Sequence of protein 2:
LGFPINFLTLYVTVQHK

This data describes a binding interaction between two proteins.

Sequence of protein 1:
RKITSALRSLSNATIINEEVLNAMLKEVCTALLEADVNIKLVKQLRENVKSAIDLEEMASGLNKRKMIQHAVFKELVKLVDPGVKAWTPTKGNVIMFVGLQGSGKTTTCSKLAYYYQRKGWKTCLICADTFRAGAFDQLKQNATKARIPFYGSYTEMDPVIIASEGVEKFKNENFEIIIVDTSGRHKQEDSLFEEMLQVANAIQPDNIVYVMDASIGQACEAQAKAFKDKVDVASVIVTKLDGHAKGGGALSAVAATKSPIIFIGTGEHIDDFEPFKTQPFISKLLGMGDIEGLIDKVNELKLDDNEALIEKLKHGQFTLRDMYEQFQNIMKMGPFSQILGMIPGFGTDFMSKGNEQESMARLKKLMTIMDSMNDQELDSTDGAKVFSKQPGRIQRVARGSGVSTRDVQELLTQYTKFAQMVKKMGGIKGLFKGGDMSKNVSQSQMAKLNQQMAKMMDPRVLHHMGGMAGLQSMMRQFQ

Residue-level contacts at the interface:
Residue M430 in protein 1 contacts residue L8 in protein 2 (closest heavy-atom distance 1.9 Å).
Residue Q423 in protein 1 interacts with residue V12 in protein 2 (closest heavy-atom distance 3.0 Å).
Residue M351 in protein 1 interacts with residue F3 in protein 2 (closest heavy-atom distance 1.0 Å).
Residue G354 in protein 1 contacts residue Y11 in protein 2 (closest heavy-atom distance 2.9 Å).
Residue S361 in protein 1 contacts residue V14 in protein 2 (closest heavy-atom distance 2.3 Å).
Residue I352 in protein 1 interacts with residue F7 in protein 2 (closest heavy-atom distance 0.7 Å).
Residue F355 in protein 1 interacts with residue Y11 in protein 2 (closest heavy-atom distance 2.4 Å).
Residue Q423 in protein 1 interacts with residue T13 in protein 2 (closest heavy-atom distance 4.5 Å).
Residue K433 in protein 1 contacts residue L1 in protein 2 (closest heavy-atom distance 4.0 Å).
Residue K426 in protein 1 is in contact with residue H16 in protein 2 (closest heavy-atom distance 3.7 Å).
Residue V431 in protein 1 is in contact with residue I5 in protein 2 (closest heavy-atom distance 4.0 Å).
Residue D358 in protein 1 is in contact with residue K17 in protein 2 (closest heavy-atom distance 4.6 Å).
Residue N338 in protein 1 is in contact with residue N6 in protein 2 (closest heavy-atom distance 3.9 Å).
Residue L349 in protein 1 contacts residue F3 in protein 2 (closest heavy-atom distance 4.5 Å).
Residue D358 in protein 1 contacts residue V14 in protein 2 (closest heavy-atom distance 3.0 Å).
Residue I352 in protein 1 is in contact with residue Y11 in protein 2 (closest heavy-atom distance 2.6 Å).
Residue G356 in protein 1 interacts with residue Y11 in protein 2 (closest heavy-atom distance 2.4 Å).
Residue D358 in protein 1 interacts with residue Q15 in protein 2 (closest heavy-atom distance 3.7 Å).
Residue G354 in protein 1 contacts residue F7 in protein 2 (closest heavy-atom distance 3.0 Å).
Residue M430 in protein 1 is in contact with residue I5 in protein 2 (closest heavy-atom distance 3.6 Å).
Residue Q423 in protein 1 contacts residue H16 in protein 2 (closest heavy-atom distance 3.9 Å).
Residue K426 in protein 1 is in contact with residue V12 in protein 2 (closest heavy-atom distance 4.4 Å).
Residue S361 in protein 1 is in contact with residue L10 in protein 2 (closest heavy-atom distance 4.4 Å).
Residue Q335 in protein 1 interacts with residue I5 in protein 2 (closest heavy-atom distance 3.1 Å).
Residue P353 in protein 1 interacts with residue Y11 in protein 2 (closest heavy-atom distance 4.6 Å).
Residue G479 in protein 1 interacts with residue L1 in protein 2 (closest heavy-atom distance 2.8 Å).
Residue F427 in protein 1 contacts residue I5 in protein 2 (closest heavy-atom distance 2.6 Å).
Residue G350 in protein 1 interacts with residue F7 in protein 2 (closest heavy-atom distance 2.2 Å).
Residue P353 in protein 1 interacts with residue F7 in protein 2 (closest heavy-atom distance 0.9 Å).
Residue I339 in protein 1 contacts residue N6 in protein 2 (closest heavy-atom distance 3.6 Å).
Residue I352 in protein 1 contacts residue L8 in protein 2 (closest heavy-atom distance 3.4 Å).
Residue A478 in protein 1 contacts residue I5 in protein 2 (closest heavy-atom distance 4.8 Å).
Residue K433 in protein 1 interacts with residue F3 in protein 2 (closest heavy-atom distance 4.5 Å).
Residue I339 in protein 1 is in contact with residue T9 in protein 2 (closest heavy-atom distance 2.0 Å).
Residue I352 in protein 1 interacts with residue P4 in protein 2 (closest heavy-atom distance 4.7 Å).
Residue F427 in protein 1 is in contact with residue L8 in protein 2 (closest heavy-atom distance 4.0 Å).
Residue G350 in protein 1 contacts residue F3 in protein 2 (closest heavy-atom distance 3.7 Å).
Residue P353 in protein 1 interacts with residue L8 in protein 2 (closest heavy-atom distance 3.7 Å).
Residue G350 in protein 1 interacts with residue L10 in protein 2 (closest heavy-atom distance 3.7 Å).
Residue L372 in protein 1 is in contact with residue T9 in protein 2 (closest heavy-atom distance 4.3 Å).
Residue P353 in protein 1 interacts with residue P4 in protein 2 (closest heavy-atom distance 4.6 Å).
Residue F427 in protein 1 interacts with residue T9 in protein 2 (closest heavy-atom distance 3.1 Å).
Residue I339 in protein 1 interacts with residue I5 in protein 2 (closest heavy-atom distance 3.8 Å).
Residue A478 in protein 1 contacts residue L1 in protein 2 (closest heavy-atom distance 0.9 Å).
Residue M342 in protein 1 is in contact with residue N6 in protein 2 (closest heavy-atom distance 3.1 Å).
Residue K426 in protein 1 interacts with residue L8 in protein 2 (closest heavy-atom distance 3.4 Å).
Residue D358 in protein 1 is in contact with residue Y11 in protein 2 (closest heavy-atom distance 2.6 Å).
Residue I352 in protein 1 contacts residue F3 in protein 2 (closest heavy-atom distance 3.5 Å).
Residue I352 in protein 1 contacts residue L10 in protein 2 (closest heavy-atom distance 3.0 Å).
Residue M430 in protein 1 is in contact with residue P4 in protein 2 (closest heavy-atom distance 4.0 Å).
Residue F359 in protein 1 interacts with residue K17 in protein 2 (closest heavy-atom distance 3.6 Å).
Residue G356 in protein 1 interacts with residue Q15 in protein 2 (closest heavy-atom distance 3.9 Å).
Residue M477 in protein 1 contacts residue L1 in protein 2 (closest heavy-atom distance 3.4 Å).
Residue R371 in protein 1 contacts residue T13 in protein 2 (closest heavy-atom distance 2.4 Å).
Residue K433 in protein 1 contacts residue P4 in protein 2 (closest heavy-atom distance 1.3 Å).
Residue K433 in protein 1 contacts residue I5 in protein 2 (closest heavy-atom distance 2.6 Å).
Residue R371 in protein 1 interacts with residue H16 in protein 2 (closest heavy-atom distance 4.3 Å).
Residue M351 in protein 1 contacts residue F7 in protein 2 (closest heavy-atom distance 2.5 Å).
Residue A478 in protein 1 is in contact with residue G2 in protein 2 (closest heavy-atom distance 3.9 Å).
Residue M477 in protein 1 is in contact with residue G2 in protein 2 (closest heavy-atom distance 4.2 Å).